Sequence of protein 2:
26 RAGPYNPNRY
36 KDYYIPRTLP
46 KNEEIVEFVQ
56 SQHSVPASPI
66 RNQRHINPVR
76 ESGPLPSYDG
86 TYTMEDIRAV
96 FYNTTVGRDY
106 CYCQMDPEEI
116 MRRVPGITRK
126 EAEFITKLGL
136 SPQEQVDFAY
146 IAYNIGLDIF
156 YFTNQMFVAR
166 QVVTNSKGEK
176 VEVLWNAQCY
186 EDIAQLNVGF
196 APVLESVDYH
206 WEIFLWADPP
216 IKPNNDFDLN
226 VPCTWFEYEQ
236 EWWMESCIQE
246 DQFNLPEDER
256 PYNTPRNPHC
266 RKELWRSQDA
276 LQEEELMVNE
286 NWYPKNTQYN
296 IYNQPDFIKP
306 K

Residue-level contacts at the interface:
Residue N214 in protein 1 is in contact with residue Q68 in protein 2 (closest heavy-atom distance 3.3 Å).
Residue Y158 in protein 1 contacts residue I216 in protein 2 (closest heavy-atom distance 2.9 Å).
Residue F177 in protein 1 contacts residue C184 in protein 2 (closest heavy-atom distance 2.9 Å).
Residue Y210 in protein 1 contacts residue P64 in protein 2 (closest heavy-atom distance 3.2 Å).
Residue G160 in protein 1 contacts residue I216 in protein 2 (closest heavy-atom distance 2.9 Å).
Residue P146 in protein 1 contacts residue R66 in protein 2 (closest heavy-atom distance 2.9 Å).
Residue R187 in protein 1 is in contact with residue Q166 in protein 2 (closest heavy-atom distance 3.1 Å).
Residue N214 in protein 1 interacts with residue R66 in protein 2 (closest heavy-atom distance 3.2 Å).
Residue S138 in protein 1 interacts with residue N219 in protein 2 (closest heavy-atom distance 3.0 Å).
Residue Y170 in protein 1 contacts residue N219 in protein 2 (closest heavy-atom distance 3.0 Å).
Residue P259 in protein 1 interacts with residue D37 in protein 2 (closest heavy-atom distance 3.2 Å).
Residue T137 in protein 1 contacts residue N219 in protein 2 (closest heavy-atom distance 3.3 Å).
Residue R187 in protein 1 is in contact with residue W180 in protein 2 (closest heavy-atom distance 3.4 Å).
Residue T142 in protein 1 contacts residue E76 in protein 2 (closest heavy-atom distance 3.2 Å).
Residue L185 in protein 1 interacts with residue V178 in protein 2 (closest heavy-atom distance 3.3 Å).
Residue F140 in protein 1 interacts with residue H70 in protein 2 (closest heavy-atom distance 3.1 Å).
Residue T162 in protein 1 contacts residue K217 in protein 2 (closest heavy-atom distance 3.1 Å).
Residue Y158 in protein 1 contacts residue P215 in protein 2 (closest heavy-atom distance 3.4 Å).
Residue S138 in protein 1 contacts residue D221 in protein 2 (closest heavy-atom distance 2.6 Å).
Residue Q164 in protein 1 is in contact with residue V226 in protein 2 (closest heavy-atom distance 2.3 Å).
Residue L176 in protein 1 contacts residue C184 in protein 2 (closest heavy-atom distance 3.3 Å).
Residue D144 in protein 1 contacts residue S171 in protein 2 (closest heavy-atom distance 3.1 Å).
Residue Q193 in protein 1 contacts residue N220 in protein 2 (closest heavy-atom distance 3.3 Å).
Residue V159 in protein 1 contacts residue I216 in protein 2 (closest heavy-atom distance 3.3 Å).
Residue R181 in protein 1 interacts with residue M161 in protein 2 (closest heavy-atom distance 3.4 Å).
Residue S289 in protein 1 interacts with residue V51 in protein 2 (closest heavy-atom distance 3.2 Å).
Residue D144 in protein 1 is in contact with residue N170 in protein 2 (closest heavy-atom distance 3.4 Å).
Residue N258 in protein 1 is in contact with residue D37 in protein 2 (closest heavy-atom distance 3.3 Å).
Residue L147 in protein 1 contacts residue N220 in protein 2 (closest heavy-atom distance 3.3 Å).
Residue G163 in protein 1 contacts residue N220 in protein 2 (closest heavy-atom distance 3.3 Å).
Residue C188 in protein 1 contacts residue Q183 in protein 2 (closest heavy-atom distance 3.4 Å).
Residue N139 in protein 1 contacts residue N220 in protein 2 (closest heavy-atom distance 2.9 Å).
Residue Y210 in protein 1 interacts with residue R66 in protein 2 (closest heavy-atom distance 2.8 Å).
Residue E174 in protein 1 is in contact with residue Y185 in protein 2 (closest heavy-atom distance 3.4 Å).
Residue F177 in protein 1 interacts with residue Q183 in protein 2 (closest heavy-atom distance 3.2 Å).
Residue M165 in protein 1 contacts residue N225 in protein 2 (closest heavy-atom distance 3.4 Å).
Residue N145 in protein 1 contacts residue Q68 in protein 2 (closest heavy-atom distance 2.9 Å).
Residue S138 in protein 1 contacts residue N220 in protein 2 (closest heavy-atom distance 3.3 Å).
Residue G160 in protein 1 interacts with residue P218 in protein 2 (closest heavy-atom distance 3.2 Å).
Residue R157 in protein 1 is in contact with residue P214 in protein 2 (closest heavy-atom distance 2.8 Å).
Residue R181 in protein 1 is in contact with residue G194 in protein 2 (closest heavy-atom distance 2.4 Å).
Residue R187 in protein 1 interacts with residue E76 in protein 2 (closest heavy-atom distance 3.3 Å).
Residue R187 in protein 1 is in contact with residue L179 in protein 2 (closest heavy-atom distance 3.3 Å).
Residue Y158 in protein 1 is in contact with residue V193 in protein 2 (closest heavy-atom distance 3.3 Å).
Residue E281 in protein 1 interacts with residue N47 in protein 2 (closest heavy-atom distance 2.8 Å).
Residue L185 in protein 1 interacts with residue L179 in protein 2 (closest heavy-atom distance 2.9 Å).
Residue F156 in protein 1 interacts with residue F195 in protein 2 (closest heavy-atom distance 3.3 Å).
Residue G160 in protein 1 contacts residue K217 in protein 2 (closest heavy-atom distance 3.3 Å).
Residue M165 in protein 1 contacts residue N220 in protein 2 (closest heavy-atom distance 3.4 Å).
Residue S184 in protein 1 interacts with residue E177 in protein 2 (closest heavy-atom distance 3.3 Å).
Residue C191 in protein 1 contacts residue W230 in protein 2 (closest heavy-atom distance 3.3 Å).
Residue Q186 in protein 1 interacts with residue N181 in protein 2 (closest heavy-atom distance 2.6 Å).
Residue M189 in protein 1 contacts residue W230 in protein 2 (closest heavy-atom distance 3.0 Å).
Residue S213 in protein 1 interacts with residue R66 in protein 2 (closest heavy-atom distance 3.0 Å).
Residue N166 in protein 1 interacts with residue F222 in protein 2 (closest heavy-atom distance 3.3 Å).
Residue L175 in protein 1 interacts with residue E186 in protein 2 (closest heavy-atom distance 2.9 Å).
Residue Q296 in protein 1 interacts with residue Q55 in protein 2 (closest heavy-atom distance 2.8 Å).
Residue L176 in protein 1 contacts residue Q183 in protein 2 (closest heavy-atom distance 3.3 Å).
Residue Q186 in protein 1 is in contact with residue L179 in protein 2 (closest heavy-atom distance 3.2 Å).
Residue K282 in protein 1 is in contact with residue P45 in protein 2 (closest heavy-atom distance 3.0 Å).

These two protein chains interact to form a complex.

Sequence of protein 1:
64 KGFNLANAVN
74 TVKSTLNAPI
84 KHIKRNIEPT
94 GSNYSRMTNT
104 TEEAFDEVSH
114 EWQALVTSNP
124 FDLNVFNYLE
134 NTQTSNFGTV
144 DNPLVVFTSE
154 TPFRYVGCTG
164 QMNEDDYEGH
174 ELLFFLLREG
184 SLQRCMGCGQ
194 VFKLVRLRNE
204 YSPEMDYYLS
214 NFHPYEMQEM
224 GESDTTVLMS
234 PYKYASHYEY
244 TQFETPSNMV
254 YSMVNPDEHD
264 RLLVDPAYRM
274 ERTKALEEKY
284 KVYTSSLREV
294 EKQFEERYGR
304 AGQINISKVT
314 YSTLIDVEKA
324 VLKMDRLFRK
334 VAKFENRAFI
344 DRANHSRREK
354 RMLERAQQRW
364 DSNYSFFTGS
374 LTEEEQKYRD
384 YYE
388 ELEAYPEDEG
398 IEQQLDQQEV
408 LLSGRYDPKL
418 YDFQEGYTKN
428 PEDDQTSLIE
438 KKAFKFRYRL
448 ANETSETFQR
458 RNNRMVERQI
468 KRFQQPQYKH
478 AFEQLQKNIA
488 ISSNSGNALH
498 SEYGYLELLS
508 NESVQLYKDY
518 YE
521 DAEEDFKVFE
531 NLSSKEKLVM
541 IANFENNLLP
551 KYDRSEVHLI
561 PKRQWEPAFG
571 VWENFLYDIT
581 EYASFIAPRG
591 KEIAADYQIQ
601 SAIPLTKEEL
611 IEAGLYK